Sequence of protein 1:
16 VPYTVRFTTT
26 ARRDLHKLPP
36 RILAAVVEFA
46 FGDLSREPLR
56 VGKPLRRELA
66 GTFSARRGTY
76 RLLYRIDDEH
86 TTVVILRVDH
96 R

This data describes a binding interaction between two proteins.

Sequence of protein 2:
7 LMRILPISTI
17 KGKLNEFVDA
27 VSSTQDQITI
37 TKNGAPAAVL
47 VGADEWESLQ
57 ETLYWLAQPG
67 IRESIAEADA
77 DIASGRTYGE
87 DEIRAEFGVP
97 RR

Interface contacts:
Residue G85 in protein 2 contacts residue R21 in protein 1 (closest heavy-atom distance 3.4 Å).
Residue G66 in protein 2 is in contact with residue R92 in protein 1 (closest heavy-atom distance 3.5 Å).
Residue W61 in protein 2 interacts with residue D94 in protein 1 (closest heavy-atom distance 3.6 Å).
Residue F93 in protein 2 contacts residue L38 in protein 1 (closest heavy-atom distance 3.6 Å).
Residue Q64 in protein 2 interacts with residue D94 in protein 1 (closest heavy-atom distance 3.6 Å).
Residue E57 in protein 2 is in contact with residue L60 in protein 1 (closest heavy-atom distance 3.5 Å).
Residue I78 in protein 2 interacts with residue L91 in protein 1 (closest heavy-atom distance 3.7 Å).
Residue Y60 in protein 2 is in contact with residue D94 in protein 1 (closest heavy-atom distance 2.9 Å).
Residue E53 in protein 2 contacts residue R71 in protein 1 (closest heavy-atom distance 2.8 Å).
Residue S70 in protein 2 contacts residue R92 in protein 1 (closest heavy-atom distance 2.9 Å).
Residue R68 in protein 2 is in contact with residue E63 in protein 1 (closest heavy-atom distance 2.7 Å).
Residue P65 in protein 2 contacts residue R92 in protein 1 (closest heavy-atom distance 3.0 Å).
Residue E92 in protein 2 contacts residue R27 in protein 1 (closest heavy-atom distance 3.0 Å).
Residue A74 in protein 2 contacts residue L91 in protein 1 (closest heavy-atom distance 3.8 Å).
Residue T58 in protein 2 interacts with residue R61 in protein 1 (closest heavy-atom distance 3.0 Å).
Residue E57 in protein 2 is in contact with residue R76 in protein 1 (closest heavy-atom distance 2.8 Å).
Residue L62 in protein 2 interacts with residue L64 in protein 1 (closest heavy-atom distance 3.7 Å).
Residue W61 in protein 2 is in contact with residue R76 in protein 1 (closest heavy-atom distance 3.7 Å).
Residue D77 in protein 2 interacts with residue T24 in protein 1 (closest heavy-atom distance 3.4 Å).
Residue A74 in protein 2 is in contact with residue T25 in protein 1 (closest heavy-atom distance 3.6 Å).
Residue R90 in protein 2 interacts with residue E43 in protein 1 (closest heavy-atom distance 2.9 Å).
Residue T83 in protein 2 is in contact with residue R21 in protein 1 (closest heavy-atom distance 3.1 Å).
Residue Y84 in protein 2 contacts residue T24 in protein 1 (closest heavy-atom distance 3.6 Å).
Residue S54 in protein 2 contacts residue K58 in protein 1 (closest heavy-atom distance 3.7 Å).
Residue E57 in protein 2 is in contact with residue S69 in protein 1 (closest heavy-atom distance 2.6 Å).
Residue Y84 in protein 2 contacts residue F22 in protein 1 (closest heavy-atom distance 2.7 Å).
Residue F93 in protein 2 interacts with residue H31 in protein 1 (closest heavy-atom distance 3.4 Å).
Residue E73 in protein 2 contacts residue R28 in protein 1 (closest heavy-atom distance 3.1 Å).
Residue T83 in protein 2 contacts residue F22 in protein 1 (closest heavy-atom distance 3.1 Å).
Residue R82 in protein 2 is in contact with residue T24 in protein 1 (closest heavy-atom distance 3.1 Å).
Residue W61 in protein 2 contacts residue S69 in protein 1 (closest heavy-atom distance 2.8 Å).
Residue R82 in protein 2 interacts with residue T23 in protein 1 (closest heavy-atom distance 3.5 Å).
Residue W61 in protein 2 contacts residue L64 in protein 1 (closest heavy-atom distance 3.5 Å).
Residue Q31 in protein 2 is in contact with residue R61 in protein 1 (closest heavy-atom distance 3.5 Å).
Residue R90 in protein 2 interacts with residue V42 in protein 1 (closest heavy-atom distance 3.8 Å).
Residue E51 in protein 2 contacts residue R61 in protein 1 (closest heavy-atom distance 2.9 Å).
Residue S54 in protein 2 contacts residue P59 in protein 1 (closest heavy-atom distance 2.7 Å).
Residue W61 in protein 2 contacts residue L60 in protein 1 (closest heavy-atom distance 3.6 Å).
Residue D75 in protein 2 contacts residue R80 in protein 1 (closest heavy-atom distance 2.7 Å).
Residue D50 in protein 2 interacts with residue K58 in protein 1 (closest heavy-atom distance 3.5 Å).
Residue I67 in protein 2 contacts residue R92 in protein 1 (closest heavy-atom distance 3.7 Å).
Residue E92 in protein 2 contacts residue H31 in protein 1 (closest heavy-atom distance 3.0 Å).
Residue I71 in protein 2 is in contact with residue L78 in protein 1 (closest heavy-atom distance 3.8 Å).
Residue Y60 in protein 2 is in contact with residue R76 in protein 1 (closest heavy-atom distance 3.4 Å).
Residue E73 in protein 2 is in contact with residue T25 in protein 1 (closest heavy-atom distance 3.6 Å).
Residue D77 in protein 2 interacts with residue T25 in protein 1 (closest heavy-atom distance 2.7 Å).
Residue W61 in protein 2 interacts with residue L78 in protein 1 (closest heavy-atom distance 3.8 Å).
Residue Y84 in protein 2 contacts residue R27 in protein 1 (closest heavy-atom distance 3.3 Å).
Residue T58 in protein 2 interacts with residue L60 in protein 1 (closest heavy-atom distance 3.6 Å).
Residue A74 in protein 2 contacts residue T23 in protein 1 (closest heavy-atom distance 3.6 Å).
Residue E86 in protein 2 contacts residue F46 in protein 1 (closest heavy-atom distance 3.5 Å).
Residue I71 in protein 2 is in contact with residue L64 in protein 1 (closest heavy-atom distance 3.6 Å).
Residue D77 in protein 2 contacts residue T23 in protein 1 (closest heavy-atom distance 3.5 Å).
Residue Y84 in protein 2 is in contact with residue R21 in protein 1 (closest heavy-atom distance 3.2 Å).
Residue I78 in protein 2 contacts residue V89 in protein 1 (closest heavy-atom distance 3.6 Å).
Residue G85 in protein 2 is in contact with residue V20 in protein 1 (closest heavy-atom distance 3.8 Å).
Residue F93 in protein 2 contacts residue L30 in protein 1 (closest heavy-atom distance 3.7 Å).
Residue E57 in protein 2 is in contact with residue R71 in protein 1 (closest heavy-atom distance 3.0 Å).
Residue V95 in protein 2 contacts residue E43 in protein 1 (closest heavy-atom distance 3.4 Å).
Residue Q64 in protein 2 interacts with residue R92 in protein 1 (closest heavy-atom distance 3.6 Å).